Sequence of the first protein:
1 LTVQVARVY

Sequence of the second protein:
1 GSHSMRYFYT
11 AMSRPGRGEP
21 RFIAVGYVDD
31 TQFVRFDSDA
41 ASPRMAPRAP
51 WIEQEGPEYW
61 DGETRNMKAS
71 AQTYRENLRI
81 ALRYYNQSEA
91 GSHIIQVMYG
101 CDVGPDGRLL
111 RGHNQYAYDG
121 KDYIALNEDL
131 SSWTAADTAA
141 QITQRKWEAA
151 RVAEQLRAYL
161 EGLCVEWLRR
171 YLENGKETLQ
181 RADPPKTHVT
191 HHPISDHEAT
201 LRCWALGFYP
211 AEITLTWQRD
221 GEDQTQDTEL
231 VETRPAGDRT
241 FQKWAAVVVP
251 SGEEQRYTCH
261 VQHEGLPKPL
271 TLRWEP

The following describes two proteins that form a bound complex.

Residue-level contacts at the interface:
Residue N77 in the second protein is in contact with residue R7 in the first protein (closest heavy-atom distance 3.1 Å).
Residue M45 in the second protein is in contact with residue T2 in the first protein (closest heavy-atom distance 3.7 Å).
Residue M67 in the second protein contacts residue T2 in the first protein (closest heavy-atom distance 3.6 Å).
Residue A117 in the second protein interacts with residue Y9 in the first protein (closest heavy-atom distance 4.7 Å).
Residue Y159 in the second protein is in contact with residue L1 in the first protein (closest heavy-atom distance 2.7 Å).
Residue S70 in the second protein interacts with residue V3 in the first protein (closest heavy-atom distance 4.8 Å).
Residue T73 in the second protein is in contact with residue A6 in the first protein (closest heavy-atom distance 3.7 Å).
Residue T143 in the second protein interacts with residue Y9 in the first protein (closest heavy-atom distance 2.6 Å).
Residue Y99 in the second protein interacts with residue T2 in the first protein (closest heavy-atom distance 3.3 Å).
Residue Y84 in the second protein contacts residue Y9 in the first protein (closest heavy-atom distance 2.7 Å).
Residue S70 in the second protein is in contact with residue A6 in the first protein (closest heavy-atom distance 3.8 Å).
Residue V152 in the second protein interacts with residue V5 in the first protein (closest heavy-atom distance 4.8 Å).
Residue K146 in the second protein is in contact with residue V8 in the first protein (closest heavy-atom distance 4.5 Å).
Residue V152 in the second protein contacts residue R7 in the first protein (closest heavy-atom distance 3.6 Å).
Residue I95 in the second protein interacts with residue Y9 in the first protein (closest heavy-atom distance 3.5 Å).
Residue I80 in the second protein interacts with residue V8 in the first protein (closest heavy-atom distance 3.4 Å).
Residue Y99 in the second protein contacts residue V3 in the first protein (closest heavy-atom distance 3.1 Å).
Residue Y74 in the second protein is in contact with residue A6 in the first protein (closest heavy-atom distance 4.2 Å).
Residue E76 in the second protein is in contact with residue V8 in the first protein (closest heavy-atom distance 4.7 Å).
Residue E63 in the second protein interacts with residue T2 in the first protein (closest heavy-atom distance 2.8 Å).
Residue Y9 in the second protein is in contact with residue V3 in the first protein (closest heavy-atom distance 4.3 Å).
Residue E63 in the second protein contacts residue L1 in the first protein (closest heavy-atom distance 3.5 Å).
Residue W147 in the second protein interacts with residue V8 in the first protein (closest heavy-atom distance 3.0 Å).
Residue N66 in the second protein is in contact with residue T2 in the first protein (closest heavy-atom distance 2.9 Å).
Residue I142 in the second protein is in contact with residue Y9 in the first protein (closest heavy-atom distance 4.5 Å).
Residue L163 in the second protein interacts with residue L1 in the first protein (closest heavy-atom distance 4.1 Å).
Residue Y74 in the second protein is in contact with residue R7 in the first protein (closest heavy-atom distance 4.9 Å).
Residue I80 in the second protein contacts residue Y9 in the first protein (closest heavy-atom distance 3.5 Å).
Residue T73 in the second protein is in contact with residue V8 in the first protein (closest heavy-atom distance 4.4 Å).
Residue Y159 in the second protein interacts with residue V3 in the first protein (closest heavy-atom distance 3.6 Å).
Residue Y116 in the second protein interacts with residue Y9 in the first protein (closest heavy-atom distance 3.5 Å).
Residue A81 in the second protein is in contact with residue Y9 in the first protein (closest heavy-atom distance 4.7 Å).
Residue W167 in the second protein is in contact with residue L1 in the first protein (closest heavy-atom distance 3.6 Å).
Residue L156 in the second protein contacts residue V5 in the first protein (closest heavy-atom distance 3.8 Å).
Residue A150 in the second protein interacts with residue R7 in the first protein (closest heavy-atom distance 3.7 Å).
Residue G62 in the second protein contacts residue Q4 in the first protein (closest heavy-atom distance 4.7 Å).
Residue N77 in the second protein interacts with residue Y9 in the first protein (closest heavy-atom distance 2.8 Å).
Residue Y123 in the second protein interacts with residue Y9 in the first protein (closest heavy-atom distance 3.6 Å).
Residue T73 in the second protein is in contact with residue R7 in the first protein (closest heavy-atom distance 3.6 Å).
Residue Y59 in the second protein is in contact with residue L1 in the first protein (closest heavy-atom distance 3.9 Å).
Residue W147 in the second protein interacts with residue R7 in the first protein (closest heavy-atom distance 3.6 Å).
Residue Y7 in the second protein interacts with residue L1 in the first protein (closest heavy-atom distance 2.8 Å).
Residue Y159 in the second protein is in contact with residue T2 in the first protein (closest heavy-atom distance 3.9 Å).
Residue Y171 in the second protein is in contact with residue L1 in the first protein (closest heavy-atom distance 2.7 Å).
Residue Y7 in the second protein interacts with residue T2 in the first protein (closest heavy-atom distance 3.3 Å).
Residue N77 in the second protein is in contact with residue V8 in the first protein (closest heavy-atom distance 3.4 Å).
Residue L156 in the second protein interacts with residue V3 in the first protein (closest heavy-atom distance 4.1 Å).
Residue Q155 in the second protein interacts with residue R7 in the first protein (closest heavy-atom distance 2.8 Å).
Residue Q155 in the second protein interacts with residue V5 in the first protein (closest heavy-atom distance 3.8 Å).
Residue W147 in the second protein is in contact with residue Y9 in the first protein (closest heavy-atom distance 3.8 Å).
Residue T143 in the second protein is in contact with residue V8 in the first protein (closest heavy-atom distance 4.9 Å).
Residue K146 in the second protein is in contact with residue Y9 in the first protein (closest heavy-atom distance 2.5 Å).
Residue N66 in the second protein contacts residue V3 in the first protein (closest heavy-atom distance 2.9 Å).
Residue Y9 in the second protein interacts with residue T2 in the first protein (closest heavy-atom distance 3.9 Å).
Residue F33 in the second protein contacts residue L1 in the first protein (closest heavy-atom distance 4.7 Å).
Residue N66 in the second protein interacts with residue Q4 in the first protein (closest heavy-atom distance 3.6 Å).
Residue Y74 in the second protein interacts with residue Y9 in the first protein (closest heavy-atom distance 4.5 Å).
Residue M5 in the second protein is in contact with residue L1 in the first protein (closest heavy-atom distance 4.0 Å).
Residue E63 in the second protein contacts residue Q4 in the first protein (closest heavy-atom distance 4.5 Å).